These two protein chains interact to form a complex.

Sequence of protein 1:
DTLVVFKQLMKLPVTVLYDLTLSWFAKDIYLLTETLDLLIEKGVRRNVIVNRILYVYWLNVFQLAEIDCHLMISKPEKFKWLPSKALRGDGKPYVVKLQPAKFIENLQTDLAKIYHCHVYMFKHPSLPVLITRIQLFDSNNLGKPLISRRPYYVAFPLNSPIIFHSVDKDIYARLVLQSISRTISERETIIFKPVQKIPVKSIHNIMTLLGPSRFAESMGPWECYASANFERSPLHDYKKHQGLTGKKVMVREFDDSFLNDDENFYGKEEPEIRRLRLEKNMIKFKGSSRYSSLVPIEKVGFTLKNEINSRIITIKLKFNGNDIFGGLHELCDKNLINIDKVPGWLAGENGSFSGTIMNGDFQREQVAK

Sequence of protein 2:
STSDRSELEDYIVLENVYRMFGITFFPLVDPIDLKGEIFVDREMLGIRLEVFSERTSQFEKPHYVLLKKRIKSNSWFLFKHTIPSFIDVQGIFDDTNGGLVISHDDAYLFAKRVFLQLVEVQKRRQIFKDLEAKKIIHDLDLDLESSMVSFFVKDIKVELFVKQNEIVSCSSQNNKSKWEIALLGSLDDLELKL

Contacts between the two chains:
Residue R283 in protein 1 interacts with residue R174 in protein 2 (closest heavy-atom distance 4.2 Å).
Residue S269 in protein 1 interacts with residue H241 in protein 2 (closest heavy-atom distance 3.8 Å).
Residue S284 in protein 1 is in contact with residue R174 in protein 2 (closest heavy-atom distance 3.0 Å).
Residue P285 in protein 1 is in contact with residue R174 in protein 2 (closest heavy-atom distance 3.1 Å).
Residue N447 in protein 1 interacts with residue K232 in protein 2 (closest heavy-atom distance 4.3 Å).
Residue E282 in protein 1 interacts with residue R174 in protein 2 (closest heavy-atom distance 2.6 Å).
Residue K125 in protein 1 contacts residue M308 in protein 2 (closest heavy-atom distance 3.7 Å).
Residue L126 in protein 1 interacts with residue M308 in protein 2 (closest heavy-atom distance 4.0 Å).
Residue H287 in protein 1 contacts residue I167 in protein 2 (closest heavy-atom distance 3.4 Å).
Residue M270 in protein 1 is in contact with residue K240 in protein 2 (closest heavy-atom distance 4.2 Å).
Residue H287 in protein 1 interacts with residue V168 in protein 2 (closest heavy-atom distance 3.9 Å).
Residue W273 in protein 1 is in contact with residue F239 in protein 2 (closest heavy-atom distance 3.5 Å).
Residue Y276 in protein 1 interacts with residue L183 in protein 2 (closest heavy-atom distance 4.0 Å).
Residue W273 in protein 1 contacts residue D185 in protein 2 (closest heavy-atom distance 4.1 Å).
Residue A279 in protein 1 contacts residue P222 in protein 2 (closest heavy-atom distance 4.2 Å).
Residue S284 in protein 1 contacts residue N171 in protein 2 (closest heavy-atom distance 4.0 Å).
Residue N210 in protein 1 contacts residue E305 in protein 2 (closest heavy-atom distance 1.8 Å).
Residue E437 in protein 1 is in contact with residue K240 in protein 2 (closest heavy-atom distance 3.5 Å).
Residue W273 in protein 1 is in contact with residue M204 in protein 2 (closest heavy-atom distance 4.2 Å).
Residue K290 in protein 1 contacts residue I167 in protein 2 (closest heavy-atom distance 4.0 Å).
Residue E282 in protein 1 interacts with residue E170 in protein 2 (closest heavy-atom distance 3.5 Å).
Residue A267 in protein 1 is in contact with residue H241 in protein 2 (closest heavy-atom distance 4.3 Å).
Residue N210 in protein 1 is in contact with residue L304 in protein 2 (closest heavy-atom distance 3.7 Å).
Residue R265 in protein 1 is in contact with residue T242 in protein 2 (closest heavy-atom distance 2.3 Å).
Residue N210 in protein 1 contacts residue D303 in protein 2 (closest heavy-atom distance 3.3 Å).
Residue P263 in protein 1 is in contact with residue P244 in protein 2 (closest heavy-atom distance 4.2 Å).
Residue R265 in protein 1 interacts with residue H223 in protein 2 (closest heavy-atom distance 3.0 Å).
Residue S264 in protein 1 is in contact with residue S245 in protein 2 (closest heavy-atom distance 4.1 Å).
Residue E268 in protein 1 contacts residue K240 in protein 2 (closest heavy-atom distance 3.2 Å).
Residue R303 in protein 1 interacts with residue K190 in protein 2 (closest heavy-atom distance 2.3 Å).
Residue E304 in protein 1 interacts with residue K190 in protein 2 (closest heavy-atom distance 4.2 Å).
Residue G262 in protein 1 interacts with residue S245 in protein 2 (closest heavy-atom distance 2.4 Å).
Residue S269 in protein 1 contacts residue T242 in protein 2 (closest heavy-atom distance 4.2 Å).
Residue Y276 in protein 1 is in contact with residue T242 in protein 2 (closest heavy-atom distance 3.8 Å).
Residue R265 in protein 1 interacts with residue Y224 in protein 2 (closest heavy-atom distance 4.2 Å).
Residue H287 in protein 1 is in contact with residue E164 in protein 2 (closest heavy-atom distance 3.1 Å).
Residue P263 in protein 1 is in contact with residue S245 in protein 2 (closest heavy-atom distance 3.9 Å).
Residue Y276 in protein 1 is in contact with residue L226 in protein 2 (closest heavy-atom distance 3.5 Å).
Residue E268 in protein 1 contacts residue H241 in protein 2 (closest heavy-atom distance 2.9 Å).
Residue K291 in protein 1 contacts residue I167 in protein 2 (closest heavy-atom distance 4.3 Å).
Residue R265 in protein 1 interacts with residue P222 in protein 2 (closest heavy-atom distance 2.0 Å).
Residue D288 in protein 1 contacts residue R160 in protein 2 (closest heavy-atom distance 4.0 Å).
Residue E282 in protein 1 is in contact with residue R208 in protein 2 (closest heavy-atom distance 3.2 Å).
Residue W273 in protein 1 contacts residue L226 in protein 2 (closest heavy-atom distance 3.6 Å).
Residue E282 in protein 1 interacts with residue Y224 in protein 2 (closest heavy-atom distance 3.8 Å).
Residue P285 in protein 1 interacts with residue F219 in protein 2 (closest heavy-atom distance 3.5 Å).
Residue E282 in protein 1 interacts with residue E210 in protein 2 (closest heavy-atom distance 4.2 Å).
Residue F281 in protein 1 interacts with residue Y224 in protein 2 (closest heavy-atom distance 4.3 Å).
Residue N210 in protein 1 is in contact with residue F246 in protein 2 (closest heavy-atom distance 3.3 Å).
Residue Y276 in protein 1 contacts residue Y224 in protein 2 (closest heavy-atom distance 4.1 Å).
Residue N447 in protein 1 contacts residue I231 in protein 2 (closest heavy-atom distance 3.2 Å).
Residue P285 in protein 1 is in contact with residue N171 in protein 2 (closest heavy-atom distance 3.3 Å).
Residue P212 in protein 1 interacts with residue S245 in protein 2 (closest heavy-atom distance 3.4 Å).
Residue W273 in protein 1 is in contact with residue K240 in protein 2 (closest heavy-atom distance 3.2 Å).
Residue A279 in protein 1 interacts with residue K221 in protein 2 (closest heavy-atom distance 3.9 Å).
Residue G448 in protein 1 interacts with residue R202 in protein 2 (closest heavy-atom distance 4.0 Å).
Residue D449 in protein 1 contacts residue R230 in protein 2 (closest heavy-atom distance 4.2 Å).
Residue L286 in protein 1 interacts with residue N171 in protein 2 (closest heavy-atom distance 3.2 Å).
Residue S264 in protein 1 contacts residue P244 in protein 2 (closest heavy-atom distance 3.5 Å).
Residue D449 in protein 1 contacts residue I231 in protein 2 (closest heavy-atom distance 4.3 Å).